Residue-level contacts at the interface:
Residue D652 in chain A interacts with residue A25 in chain B (closest heavy-atom distance 3.0 Å).
Residue N152 in chain A interacts with residue T23 in chain B (closest heavy-atom distance 4.7 Å).
Residue R504 in chain A is in contact with residue K37 in chain B (closest heavy-atom distance 2.1 Å).
Residue A651 in chain A is in contact with residue R27 in chain B (closest heavy-atom distance 4.1 Å).
Residue F667 in chain A contacts residue K28 in chain B (closest heavy-atom distance 3.1 Å).
Residue D659 in chain A is in contact with residue A25 in chain B (closest heavy-atom distance 4.1 Å).
Residue F667 in chain A contacts residue R27 in chain B (closest heavy-atom distance 4.6 Å).
Residue R504 in chain A contacts residue P39 in chain B (closest heavy-atom distance 3.1 Å).
Residue R727 in chain A interacts with residue R27 in chain B (closest heavy-atom distance 4.3 Å).
Residue Y726 in chain A contacts residue R27 in chain B (closest heavy-atom distance 4.4 Å).
Residue Y641 in chain A interacts with residue K28 in chain B (closest heavy-atom distance 3.9 Å).
Residue Y726 in chain A interacts with residue K28 in chain B (closest heavy-atom distance 3.4 Å).
Residue N668 in chain A is in contact with residue R27 in chain B (closest heavy-atom distance 3.8 Å).
Residue Q507 in chain A contacts residue V36 in chain B (closest heavy-atom distance 3.0 Å).
Residue R727 in chain A interacts with residue S29 in chain B (closest heavy-atom distance 3.1 Å).
Residue R504 in chain A contacts residue K38 in chain B (closest heavy-atom distance 3.3 Å).
Residue V674 in chain A contacts residue R27 in chain B (closest heavy-atom distance 4.0 Å).
Residue F667 in chain A interacts with residue S29 in chain B (closest heavy-atom distance 4.0 Å).
Residue G655 in chain A contacts residue A25 in chain B (closest heavy-atom distance 3.6 Å).
Residue Y736 in chain A contacts residue A26 in chain B (closest heavy-atom distance 4.3 Å).
Residue S514 in chain A is in contact with residue T33 in chain B (closest heavy-atom distance 3.9 Å).
Residue Y728 in chain A interacts with residue K28 in chain B (closest heavy-atom distance 3.5 Å).
Residue D652 in chain A is in contact with residue K24 in chain B (closest heavy-atom distance 3.2 Å).
Residue D659 in chain A is in contact with residue A26 in chain B (closest heavy-atom distance 4.6 Å).
Residue Y728 in chain A is in contact with residue A26 in chain B (closest heavy-atom distance 3.1 Å).
Residue N668 in chain A contacts residue K28 in chain B (closest heavy-atom distance 2.7 Å).
Residue Q570 in chain A contacts residue K37 in chain B (closest heavy-atom distance 4.2 Å).
Residue L666 in chain A is in contact with residue R27 in chain B (closest heavy-atom distance 4.5 Å).
Residue D649 in chain A interacts with residue L21 in chain B (closest heavy-atom distance 4.7 Å).
Residue N152 in chain A is in contact with residue Q20 in chain B (closest heavy-atom distance 3.3 Å).
Residue Y726 in chain A is in contact with residue S29 in chain B (closest heavy-atom distance 3.3 Å).
Residue D154 in chain A contacts residue Q20 in chain B (closest heavy-atom distance 4.4 Å).
Residue D732 in chain A contacts residue A26 in chain B (closest heavy-atom distance 4.4 Å).
Residue Y728 in chain A interacts with residue R27 in chain B (closest heavy-atom distance 3.2 Å).
Residue F665 in chain A contacts residue K28 in chain B (closest heavy-atom distance 3.0 Å).
Residue C503 in chain A contacts residue V36 in chain B (closest heavy-atom distance 3.5 Å).
Residue L666 in chain A is in contact with residue A25 in chain B (closest heavy-atom distance 4.3 Å).
Residue K698 in chain A is in contact with residue A30 in chain B (closest heavy-atom distance 4.6 Å).
Residue F667 in chain A interacts with residue A30 in chain B (closest heavy-atom distance 4.1 Å).
Residue L575 in chain A interacts with residue V36 in chain B (closest heavy-atom distance 3.6 Å).
Residue K151 in chain A is in contact with residue Q20 in chain B (closest heavy-atom distance 3.0 Å).
Residue W499 in chain A contacts residue V36 in chain B (closest heavy-atom distance 4.3 Å).
Residue L575 in chain A interacts with residue G34 in chain B (closest heavy-atom distance 4.0 Å).
Residue Q648 in chain A contacts residue K24 in chain B (closest heavy-atom distance 4.4 Å).
Residue V699 in chain A is in contact with residue A30 in chain B (closest heavy-atom distance 3.2 Å).
Residue V699 in chain A contacts residue A32 in chain B (closest heavy-atom distance 4.0 Å).
Residue A651 in chain A is in contact with residue A25 in chain B (closest heavy-atom distance 4.5 Å).
Residue L666 in chain A is in contact with residue K28 in chain B (closest heavy-atom distance 2.5 Å).
Residue K656 in chain A interacts with residue A25 in chain B (closest heavy-atom distance 4.7 Å).
Residue Q648 in chain A is in contact with residue R27 in chain B (closest heavy-atom distance 3.6 Å).
Residue D652 in chain A interacts with residue T23 in chain B (closest heavy-atom distance 3.4 Å).
Residue R727 in chain A contacts residue P31 in chain B (closest heavy-atom distance 3.2 Å).
Residue L575 in chain A contacts residue G35 in chain B (closest heavy-atom distance 3.7 Å).
Residue D652 in chain A contacts residue R27 in chain B (closest heavy-atom distance 3.2 Å).
Residue S664 in chain A contacts residue K28 in chain B (closest heavy-atom distance 4.2 Å).
Residue N668 in chain A is in contact with residue S29 in chain B (closest heavy-atom distance 3.1 Å).
Residue A697 in chain A interacts with residue A30 in chain B (closest heavy-atom distance 3.6 Å).
Residue Q507 in chain A contacts residue G35 in chain B (closest heavy-atom distance 3.3 Å).
Residue R727 in chain A contacts residue A30 in chain B (closest heavy-atom distance 4.6 Å).
Residue Q507 in chain A is in contact with residue G34 in chain B (closest heavy-atom distance 4.2 Å).

These two protein chains interact to form a complex.

Sequence of chain A:
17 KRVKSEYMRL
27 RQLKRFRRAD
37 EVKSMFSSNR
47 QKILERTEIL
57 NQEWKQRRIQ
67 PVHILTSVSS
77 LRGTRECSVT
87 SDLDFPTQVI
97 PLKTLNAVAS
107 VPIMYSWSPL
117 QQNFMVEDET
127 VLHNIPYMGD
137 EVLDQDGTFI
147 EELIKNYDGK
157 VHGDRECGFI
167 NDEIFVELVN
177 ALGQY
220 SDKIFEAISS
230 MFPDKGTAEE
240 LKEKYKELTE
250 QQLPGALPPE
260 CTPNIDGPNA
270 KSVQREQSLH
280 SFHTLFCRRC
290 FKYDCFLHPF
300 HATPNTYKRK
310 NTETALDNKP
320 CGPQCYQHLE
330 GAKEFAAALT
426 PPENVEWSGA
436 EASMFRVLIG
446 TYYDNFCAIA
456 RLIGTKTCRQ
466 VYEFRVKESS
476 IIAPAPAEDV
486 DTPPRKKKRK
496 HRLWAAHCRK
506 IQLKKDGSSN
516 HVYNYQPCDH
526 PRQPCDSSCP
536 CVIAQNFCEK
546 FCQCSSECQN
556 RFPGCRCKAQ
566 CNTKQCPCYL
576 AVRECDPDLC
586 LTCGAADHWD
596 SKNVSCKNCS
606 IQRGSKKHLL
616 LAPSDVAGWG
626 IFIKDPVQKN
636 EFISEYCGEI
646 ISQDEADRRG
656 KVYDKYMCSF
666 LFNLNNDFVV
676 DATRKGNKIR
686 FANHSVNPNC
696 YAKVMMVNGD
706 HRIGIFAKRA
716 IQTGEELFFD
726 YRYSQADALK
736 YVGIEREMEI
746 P

Sequence of chain B:
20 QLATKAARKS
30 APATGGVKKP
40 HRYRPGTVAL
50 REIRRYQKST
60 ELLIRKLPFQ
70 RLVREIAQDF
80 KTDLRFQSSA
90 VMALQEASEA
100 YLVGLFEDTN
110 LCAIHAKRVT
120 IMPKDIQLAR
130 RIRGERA